This data describes a binding interaction between two proteins.

Sequence of chain B:
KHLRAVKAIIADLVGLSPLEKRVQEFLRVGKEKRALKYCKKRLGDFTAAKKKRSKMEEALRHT

Sequence of chain A:
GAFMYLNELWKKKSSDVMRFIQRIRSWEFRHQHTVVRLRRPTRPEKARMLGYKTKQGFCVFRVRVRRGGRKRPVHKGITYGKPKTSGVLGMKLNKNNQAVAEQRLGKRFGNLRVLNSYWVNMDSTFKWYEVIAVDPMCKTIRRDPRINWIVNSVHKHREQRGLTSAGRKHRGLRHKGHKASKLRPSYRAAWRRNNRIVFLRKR

Interface contacts:
Residue M5 in chain A interacts with residue H39 in chain B (closest heavy-atom distance 4.6 Å).
Residue S16 in chain A contacts residue G52 in chain B (closest heavy-atom distance 4.2 Å).
Residue M5 in chain A interacts with residue L40 in chain B (closest heavy-atom distance 3.9 Å).
Residue S16 in chain A contacts residue P55 in chain B (closest heavy-atom distance 4.7 Å).
Residue E9 in chain A interacts with residue I47 in chain B (closest heavy-atom distance 3.6 Å).
Residue Y6 in chain A is in contact with residue I46 in chain B (closest heavy-atom distance 4.7 Å).
Residue S15 in chain A interacts with residue S54 in chain B (closest heavy-atom distance 3.2 Å).
Residue L10 in chain A interacts with residue L50 in chain B (closest heavy-atom distance 4.3 Å).
Residue Y6 in chain A interacts with residue I47 in chain B (closest heavy-atom distance 3.5 Å).
Residue K13 in chain A is in contact with residue I47 in chain B (closest heavy-atom distance 2.5 Å).
Residue E9 in chain A contacts residue V43 in chain B (closest heavy-atom distance 4.4 Å).
Residue L10 in chain A interacts with residue V51 in chain B (closest heavy-atom distance 3.5 Å).
Residue E9 in chain A interacts with residue K44 in chain B (closest heavy-atom distance 3.3 Å).
Residue Y6 in chain A interacts with residue V43 in chain B (closest heavy-atom distance 3.5 Å).
Residue V18 in chain A interacts with residue V51 in chain B (closest heavy-atom distance 4.2 Å).
Residue S16 in chain A interacts with residue V51 in chain B (closest heavy-atom distance 3.0 Å).
Residue M5 in chain A contacts residue V43 in chain B (closest heavy-atom distance 3.5 Å).
Residue D17 in chain A interacts with residue V51 in chain B (closest heavy-atom distance 4.4 Å).
Residue L10 in chain A is in contact with residue I47 in chain B (closest heavy-atom distance 3.5 Å).
Residue K13 in chain A contacts residue G52 in chain B (closest heavy-atom distance 4.5 Å).
Residue S16 in chain A interacts with residue L53 in chain B (closest heavy-atom distance 4.5 Å).
Residue K13 in chain A interacts with residue K44 in chain B (closest heavy-atom distance 4.8 Å).
Residue E9 in chain A contacts residue L40 in chain B (closest heavy-atom distance 4.8 Å).
Residue K13 in chain A contacts residue A48 in chain B (closest heavy-atom distance 3.5 Å).
Residue V18 in chain A contacts residue L50 in chain B (closest heavy-atom distance 3.9 Å).
Residue M19 in chain A is in contact with residue V51 in chain B (closest heavy-atom distance 4.9 Å).
Residue S15 in chain A contacts residue P55 in chain B (closest heavy-atom distance 3.2 Å).
Residue S16 in chain A interacts with residue S54 in chain B (closest heavy-atom distance 4.4 Å).
Residue K13 in chain A is in contact with residue V51 in chain B (closest heavy-atom distance 3.5 Å).